Sequence of the first protein:
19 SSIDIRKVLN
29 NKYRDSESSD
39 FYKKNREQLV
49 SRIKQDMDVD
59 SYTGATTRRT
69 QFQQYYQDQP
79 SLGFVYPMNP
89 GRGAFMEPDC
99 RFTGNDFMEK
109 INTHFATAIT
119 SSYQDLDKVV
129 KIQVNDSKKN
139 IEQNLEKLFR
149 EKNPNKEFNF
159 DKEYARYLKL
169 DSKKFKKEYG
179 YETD

The following describes two proteins that form a bound complex.

Sequence of the second protein:
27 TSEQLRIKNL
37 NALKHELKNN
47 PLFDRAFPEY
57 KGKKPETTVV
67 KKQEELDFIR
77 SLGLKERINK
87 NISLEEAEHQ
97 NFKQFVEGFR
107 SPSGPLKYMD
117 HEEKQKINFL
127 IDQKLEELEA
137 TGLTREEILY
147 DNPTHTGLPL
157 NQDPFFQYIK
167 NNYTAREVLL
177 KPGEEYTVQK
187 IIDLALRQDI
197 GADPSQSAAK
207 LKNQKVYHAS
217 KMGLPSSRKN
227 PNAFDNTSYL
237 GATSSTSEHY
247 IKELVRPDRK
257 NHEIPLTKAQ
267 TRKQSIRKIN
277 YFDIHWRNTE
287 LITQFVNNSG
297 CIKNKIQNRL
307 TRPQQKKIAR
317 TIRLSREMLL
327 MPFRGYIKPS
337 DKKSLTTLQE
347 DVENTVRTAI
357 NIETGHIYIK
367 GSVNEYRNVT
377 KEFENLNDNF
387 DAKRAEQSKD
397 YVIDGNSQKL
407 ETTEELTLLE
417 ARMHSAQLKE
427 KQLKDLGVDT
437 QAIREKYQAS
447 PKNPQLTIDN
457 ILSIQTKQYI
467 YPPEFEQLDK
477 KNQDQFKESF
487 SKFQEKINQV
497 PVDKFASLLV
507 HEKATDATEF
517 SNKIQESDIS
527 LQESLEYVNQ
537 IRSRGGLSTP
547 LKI

Contacts between the two chains:
Residue E359 in the second protein interacts with residue T64 in the first protein (closest heavy-atom distance 3.4 Å).
Residue N226 in the second protein is in contact with residue Q72 in the first protein (closest heavy-atom distance 3.1 Å).
Residue E133 in the second protein is in contact with residue Y60 in the first protein (closest heavy-atom distance 2.7 Å).
Residue I457 in the second protein interacts with residue F93 in the first protein (closest heavy-atom distance 3.2 Å).
Residue M218 in the second protein contacts residue Y73 in the first protein (closest heavy-atom distance 3.6 Å).
Residue E143 in the second protein contacts residue K52 in the first protein (closest heavy-atom distance 2.5 Å).
Residue F230 in the second protein contacts residue Q69 in the first protein (closest heavy-atom distance 3.3 Å).
Residue R353 in the second protein contacts residue Y84 in the first protein (closest heavy-atom distance 2.6 Å).
Residue V212 in the second protein is in contact with residue R67 in the first protein (closest heavy-atom distance 3.5 Å).
Residue Y146 in the second protein interacts with residue Q75 in the first protein (closest heavy-atom distance 2.1 Å).
Residue D195 in the second protein is in contact with residue R67 in the first protein (closest heavy-atom distance 3.4 Å).
Residue I454 in the second protein contacts residue H112 in the first protein (closest heavy-atom distance 3.1 Å).
Residue Y146 in the second protein interacts with residue K52 in the first protein (closest heavy-atom distance 2.8 Å).
Residue V352 in the second protein contacts residue V83 in the first protein (closest heavy-atom distance 3.1 Å).
Residue Y146 in the second protein contacts residue D76 in the first protein (closest heavy-atom distance 3.5 Å).
Residue A215 in the second protein interacts with residue Y74 in the first protein (closest heavy-atom distance 3.2 Å).
Residue V212 in the second protein is in contact with residue Y74 in the first protein (closest heavy-atom distance 3.2 Å).
Residue Y364 in the second protein is in contact with residue L80 in the first protein (closest heavy-atom distance 3.6 Å).
Residue V352 in the second protein interacts with residue P85 in the first protein (closest heavy-atom distance 3.4 Å).
Residue L139 in the second protein interacts with residue V48 in the first protein (closest heavy-atom distance 3.7 Å).
Residue K130 in the second protein interacts with residue Y60 in the first protein (closest heavy-atom distance 3.7 Å).
Residue H214 in the second protein interacts with residue Y73 in the first protein (closest heavy-atom distance 3.1 Å).
Residue Y146 in the second protein is in contact with residue R67 in the first protein (closest heavy-atom distance 3.4 Å).
Residue T354 in the second protein is in contact with residue V83 in the first protein (closest heavy-atom distance 3.4 Å).
Residue N357 in the second protein contacts residue L80 in the first protein (closest heavy-atom distance 3.3 Å).
Residue Y213 in the second protein interacts with residue Q72 in the first protein (closest heavy-atom distance 3.2 Å).
Residue R353 in the second protein is in contact with residue F82 in the first protein (closest heavy-atom distance 3.5 Å).
Residue Q185 in the second protein interacts with residue G62 in the first protein (closest heavy-atom distance 3.5 Å).
Residue L452 in the second protein contacts residue P88 in the first protein (closest heavy-atom distance 3.0 Å).
Residue E359 in the second protein interacts with residue A63 in the first protein (closest heavy-atom distance 3.2 Å).
Residue Y213 in the second protein is in contact with residue Y74 in the first protein (closest heavy-atom distance 3.0 Å).
Residue R193 in the second protein is in contact with residue R67 in the first protein (closest heavy-atom distance 3.2 Å).
Residue R193 in the second protein interacts with residue T64 in the first protein (closest heavy-atom distance 2.5 Å).
Residue D189 in the second protein is in contact with residue T61 in the first protein (closest heavy-atom distance 3.3 Å).
Residue I144 in the second protein is in contact with residue V57 in the first protein (closest heavy-atom distance 3.3 Å).
Residue F230 in the second protein contacts residue Q71 in the first protein (closest heavy-atom distance 3.2 Å).
Residue I356 in the second protein interacts with residue G81 in the first protein (closest heavy-atom distance 3.4 Å).
Residue I188 in the second protein interacts with residue Y60 in the first protein (closest heavy-atom distance 3.3 Å).
Residue Y146 in the second protein contacts residue R66 in the first protein (closest heavy-atom distance 2.2 Å).
Residue T150 in the second protein is in contact with residue Q75 in the first protein (closest heavy-atom distance 3.1 Å).
Residue Y146 in the second protein interacts with residue T68 in the first protein (closest heavy-atom distance 3.6 Å).
Residue E143 in the second protein is in contact with residue R44 in the first protein (closest heavy-atom distance 2.4 Å).
Residue Q461 in the second protein is in contact with residue G89 in the first protein (closest heavy-atom distance 3.5 Å).
Residue Y364 in the second protein interacts with residue T65 in the first protein (closest heavy-atom distance 3.1 Å).
Residue Y372 in the second protein contacts residue Q77 in the first protein (closest heavy-atom distance 3.1 Å).
Residue R193 in the second protein contacts residue T65 in the first protein (closest heavy-atom distance 2.5 Å).
Residue E142 in the second protein contacts residue Q75 in the first protein (closest heavy-atom distance 3.6 Å).
Residue D147 in the second protein is in contact with residue K52 in the first protein (closest heavy-atom distance 2.7 Å).
Residue Y213 in the second protein interacts with residue Y73 in the first protein (closest heavy-atom distance 3.3 Å).
Residue V212 in the second protein contacts residue Q72 in the first protein (closest heavy-atom distance 3.6 Å).
Residue N232 in the second protein is in contact with residue Q71 in the first protein (closest heavy-atom distance 3.3 Å).
Residue P221 in the second protein is in contact with residue Q71 in the first protein (closest heavy-atom distance 3.5 Å).
Residue Y235 in the second protein contacts residue Q69 in the first protein (closest heavy-atom distance 3.5 Å).
Residue V352 in the second protein contacts residue Y84 in the first protein (closest heavy-atom distance 3.5 Å).
Residue Y146 in the second protein interacts with residue Q77 in the first protein (closest heavy-atom distance 3.3 Å).
Residue H214 in the second protein interacts with residue Y74 in the first protein (closest heavy-atom distance 3.4 Å).
Residue R353 in the second protein is in contact with residue V83 in the first protein (closest heavy-atom distance 3.5 Å).
Residue I356 in the second protein contacts residue L80 in the first protein (closest heavy-atom distance 3.5 Å).
Residue N370 in the second protein is in contact with residue P78 in the first protein (closest heavy-atom distance 3.1 Å).
Residue D147 in the second protein is in contact with residue Q77 in the first protein (closest heavy-atom distance 3.5 Å).